The following describes two proteins that form a bound complex.

Residue-level contacts at the interface:
Residue I32 in the first protein interacts with residue F45 in the second protein (closest heavy-atom distance 4.4 Å).
Residue A35 in the first protein contacts residue F45 in the second protein (closest heavy-atom distance 4.3 Å).
Residue K43 in the first protein is in contact with residue K48 in the second protein (closest heavy-atom distance 3.1 Å).
Residue I32 in the first protein is in contact with residue L41 in the second protein (closest heavy-atom distance 4.8 Å).
Residue T36 in the first protein interacts with residue K48 in the second protein (closest heavy-atom distance 3.3 Å).
Residue K43 in the first protein interacts with residue S50 in the second protein (closest heavy-atom distance 3.8 Å).
Residue I32 in the first protein is in contact with residue K44 in the second protein (closest heavy-atom distance 4.8 Å).
Residue T36 in the first protein contacts residue F45 in the second protein (closest heavy-atom distance 4.3 Å).
Residue I39 in the first protein is in contact with residue K48 in the second protein (closest heavy-atom distance 4.2 Å).
Residue I39 in the first protein interacts with residue F45 in the second protein (closest heavy-atom distance 4.9 Å).

Sequence of the first protein:
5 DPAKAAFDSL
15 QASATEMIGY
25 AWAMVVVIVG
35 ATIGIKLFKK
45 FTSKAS

Sequence of the second protein:
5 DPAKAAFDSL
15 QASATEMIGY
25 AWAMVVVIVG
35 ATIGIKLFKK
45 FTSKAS